Sequence of the first protein:
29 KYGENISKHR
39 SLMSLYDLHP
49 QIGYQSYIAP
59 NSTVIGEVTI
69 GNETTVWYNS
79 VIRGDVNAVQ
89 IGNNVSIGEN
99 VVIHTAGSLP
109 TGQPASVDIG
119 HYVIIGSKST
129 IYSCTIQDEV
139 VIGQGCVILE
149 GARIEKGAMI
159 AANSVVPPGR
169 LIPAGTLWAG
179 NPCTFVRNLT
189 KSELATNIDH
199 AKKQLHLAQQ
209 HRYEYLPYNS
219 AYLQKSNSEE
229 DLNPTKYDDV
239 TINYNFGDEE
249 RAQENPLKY

Contacts between the two chains:
Residue L43 in the second protein is in contact with residue K201 in the first protein (closest heavy-atom distance 4.5 Å).
Residue N44 in the second protein interacts with residue H204 in the first protein (closest heavy-atom distance 5.0 Å).
Residue L43 in the second protein is in contact with residue K200 in the first protein (closest heavy-atom distance 4.2 Å).

Sequence of the second protein:
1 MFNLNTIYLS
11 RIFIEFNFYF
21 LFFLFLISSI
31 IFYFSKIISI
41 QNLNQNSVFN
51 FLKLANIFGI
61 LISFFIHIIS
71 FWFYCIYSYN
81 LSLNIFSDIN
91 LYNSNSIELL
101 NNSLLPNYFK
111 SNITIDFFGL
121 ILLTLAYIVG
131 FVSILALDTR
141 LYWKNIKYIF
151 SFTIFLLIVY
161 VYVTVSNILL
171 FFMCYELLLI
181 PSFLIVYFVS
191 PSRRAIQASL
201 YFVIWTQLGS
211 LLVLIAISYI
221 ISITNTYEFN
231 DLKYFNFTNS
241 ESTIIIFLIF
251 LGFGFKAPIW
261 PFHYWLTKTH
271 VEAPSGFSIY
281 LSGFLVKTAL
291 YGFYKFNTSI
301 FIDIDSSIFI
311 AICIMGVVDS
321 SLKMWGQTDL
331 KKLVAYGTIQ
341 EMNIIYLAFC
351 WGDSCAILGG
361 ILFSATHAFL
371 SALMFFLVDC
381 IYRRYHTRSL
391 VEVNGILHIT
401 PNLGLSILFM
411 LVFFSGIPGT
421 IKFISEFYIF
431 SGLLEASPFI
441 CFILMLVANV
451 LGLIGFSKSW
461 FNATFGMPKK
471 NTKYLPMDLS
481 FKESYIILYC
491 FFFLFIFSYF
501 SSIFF

The following describes two proteins that form a bound complex.